Sequence of protein 1:
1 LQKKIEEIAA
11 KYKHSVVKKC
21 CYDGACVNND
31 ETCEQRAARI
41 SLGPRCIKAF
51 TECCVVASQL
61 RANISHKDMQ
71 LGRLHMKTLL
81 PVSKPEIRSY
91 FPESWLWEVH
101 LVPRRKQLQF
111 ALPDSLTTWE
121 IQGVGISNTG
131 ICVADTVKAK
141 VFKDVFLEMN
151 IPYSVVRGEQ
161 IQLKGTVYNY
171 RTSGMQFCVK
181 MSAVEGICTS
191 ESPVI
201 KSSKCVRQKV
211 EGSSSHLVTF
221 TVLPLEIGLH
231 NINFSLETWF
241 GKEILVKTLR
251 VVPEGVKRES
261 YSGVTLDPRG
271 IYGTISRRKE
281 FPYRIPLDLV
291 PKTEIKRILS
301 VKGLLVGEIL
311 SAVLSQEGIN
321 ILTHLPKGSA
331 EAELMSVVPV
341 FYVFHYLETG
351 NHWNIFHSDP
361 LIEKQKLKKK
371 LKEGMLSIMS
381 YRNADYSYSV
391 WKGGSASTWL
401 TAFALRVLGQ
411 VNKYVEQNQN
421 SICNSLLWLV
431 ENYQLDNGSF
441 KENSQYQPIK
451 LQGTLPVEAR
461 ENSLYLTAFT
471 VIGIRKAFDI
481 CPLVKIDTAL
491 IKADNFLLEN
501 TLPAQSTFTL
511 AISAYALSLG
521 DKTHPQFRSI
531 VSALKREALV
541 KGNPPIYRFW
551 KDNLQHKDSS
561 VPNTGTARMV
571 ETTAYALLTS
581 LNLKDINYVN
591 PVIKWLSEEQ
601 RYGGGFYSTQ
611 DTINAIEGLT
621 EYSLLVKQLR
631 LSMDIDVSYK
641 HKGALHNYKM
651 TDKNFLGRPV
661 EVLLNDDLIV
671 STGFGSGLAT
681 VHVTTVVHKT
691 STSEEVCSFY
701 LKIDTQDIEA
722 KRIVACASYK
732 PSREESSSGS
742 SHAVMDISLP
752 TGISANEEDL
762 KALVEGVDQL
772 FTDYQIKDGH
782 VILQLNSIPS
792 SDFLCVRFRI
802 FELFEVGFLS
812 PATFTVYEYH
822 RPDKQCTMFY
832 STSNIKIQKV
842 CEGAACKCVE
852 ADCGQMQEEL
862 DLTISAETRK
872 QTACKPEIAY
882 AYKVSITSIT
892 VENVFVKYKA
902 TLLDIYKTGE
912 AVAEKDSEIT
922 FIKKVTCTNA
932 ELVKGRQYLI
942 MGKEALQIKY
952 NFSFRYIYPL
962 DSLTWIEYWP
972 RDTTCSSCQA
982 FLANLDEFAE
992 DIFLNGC

Sequence of protein 2:
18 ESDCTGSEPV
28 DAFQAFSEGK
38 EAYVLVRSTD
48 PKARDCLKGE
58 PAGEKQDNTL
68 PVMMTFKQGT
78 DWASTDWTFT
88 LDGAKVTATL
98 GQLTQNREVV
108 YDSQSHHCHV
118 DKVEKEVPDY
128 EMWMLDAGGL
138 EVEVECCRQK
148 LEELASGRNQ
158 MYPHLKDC

The following describes two proteins that form a bound complex.

Residue-level contacts at the interface:
Residue N563 in protein 1 interacts with residue E38 in protein 2 (closest heavy-atom distance 3.5 Å).
Residue V540 in protein 1 interacts with residue G135 in protein 2 (closest heavy-atom distance 3.1 Å).
Residue L539 in protein 1 interacts with residue L137 in protein 2 (closest heavy-atom distance 3.8 Å).
Residue N563 in protein 1 is in contact with residue A134 in protein 2 (closest heavy-atom distance 4.0 Å).
Residue N543 in protein 1 interacts with residue M129 in protein 2 (closest heavy-atom distance 3.9 Å).
Residue P544 in protein 1 contacts residue H161 in protein 2 (closest heavy-atom distance 3.0 Å).
Residue N543 in protein 1 is in contact with residue R145 in protein 2 (closest heavy-atom distance 3.6 Å).
Residue V540 in protein 1 interacts with residue E138 in protein 2 (closest heavy-atom distance 3.1 Å).
Residue F953 in protein 1 is in contact with residue A59 in protein 2 (closest heavy-atom distance 3.3 Å).
Residue G542 in protein 1 interacts with residue M131 in protein 2 (closest heavy-atom distance 3.5 Å).
Residue F953 in protein 1 contacts residue E61 in protein 2 (closest heavy-atom distance 3.8 Å).
Residue Q555 in protein 1 is in contact with residue H114 in protein 2 (closest heavy-atom distance 4.0 Å).
Residue Y588 in protein 1 is in contact with residue E138 in protein 2 (closest heavy-atom distance 3.9 Å).
Residue A538 in protein 1 interacts with residue G136 in protein 2 (closest heavy-atom distance 4.2 Å).
Residue I546 in protein 1 contacts residue H161 in protein 2 (closest heavy-atom distance 3.5 Å).
Residue F953 in protein 1 is in contact with residue G60 in protein 2 (closest heavy-atom distance 3.4 Å).
Residue S559 in protein 1 contacts residue H114 in protein 2 (closest heavy-atom distance 2.7 Å).
Residue V561 in protein 1 contacts residue A134 in protein 2 (closest heavy-atom distance 3.4 Å).
Residue K541 in protein 1 interacts with residue G135 in protein 2 (closest heavy-atom distance 3.7 Å).
Residue E537 in protein 1 interacts with residue L137 in protein 2 (closest heavy-atom distance 4.0 Å).
Residue V561 in protein 1 interacts with residue G135 in protein 2 (closest heavy-atom distance 3.3 Å).
Residue A538 in protein 1 contacts residue E138 in protein 2 (closest heavy-atom distance 2.9 Å).
Residue V540 in protein 1 interacts with residue M131 in protein 2 (closest heavy-atom distance 3.5 Å).
Residue P544 in protein 1 is in contact with residue L162 in protein 2 (closest heavy-atom distance 3.7 Å).
Residue I546 in protein 1 is in contact with residue L162 in protein 2 (closest heavy-atom distance 3.7 Å).
Residue K541 in protein 1 is in contact with residue A134 in protein 2 (closest heavy-atom distance 3.7 Å).
Residue T274 in protein 1 is in contact with residue L162 in protein 2 (closest heavy-atom distance 3.3 Å).
Residue V561 in protein 1 contacts residue L132 in protein 2 (closest heavy-atom distance 4.0 Å).
Residue E280 in protein 1 contacts residue W79 in protein 2 (closest heavy-atom distance 3.4 Å).
Residue N543 in protein 1 interacts with residue V141 in protein 2 (closest heavy-atom distance 3.3 Å).
Residue P562 in protein 1 is in contact with residue A134 in protein 2 (closest heavy-atom distance 3.7 Å).
Residue G542 in protein 1 is in contact with residue V43 in protein 2 (closest heavy-atom distance 4.0 Å).
Residue L539 in protein 1 is in contact with residue G136 in protein 2 (closest heavy-atom distance 3.3 Å).
Residue N543 in protein 1 interacts with residue H161 in protein 2 (closest heavy-atom distance 3.1 Å).
Residue P544 in protein 1 is in contact with residue Y159 in protein 2 (closest heavy-atom distance 3.6 Å).
Residue I275 in protein 1 is in contact with residue D164 in protein 2 (closest heavy-atom distance 3.7 Å).
Residue F549 in protein 1 interacts with residue A134 in protein 2 (closest heavy-atom distance 3.5 Å).
Residue V540 in protein 1 is in contact with residue V141 in protein 2 (closest heavy-atom distance 3.9 Å).
Residue R536 in protein 1 is in contact with residue L137 in protein 2 (closest heavy-atom distance 3.7 Å).
Residue Q555 in protein 1 interacts with residue L137 in protein 2 (closest heavy-atom distance 3.6 Å).
Residue N543 in protein 1 contacts residue E142 in protein 2 (closest heavy-atom distance 4.0 Å).
Residue K279 in protein 1 contacts residue C165 in protein 2 (closest heavy-atom distance 3.7 Å).
Residue N543 in protein 1 contacts residue M131 in protein 2 (closest heavy-atom distance 3.9 Å).
Residue R548 in protein 1 contacts residue E138 in protein 2 (closest heavy-atom distance 2.3 Å).
Residue K541 in protein 1 contacts residue D133 in protein 2 (closest heavy-atom distance 2.7 Å).
Residue N543 in protein 1 contacts residue V43 in protein 2 (closest heavy-atom distance 3.5 Å).
Residue G542 in protein 1 contacts residue H161 in protein 2 (closest heavy-atom distance 3.7 Å).
Residue V561 in protein 1 interacts with residue H114 in protein 2 (closest heavy-atom distance 3.6 Å).
Residue R278 in protein 1 is in contact with residue T77 in protein 2 (closest heavy-atom distance 3.6 Å).
Residue R277 in protein 1 is in contact with residue D164 in protein 2 (closest heavy-atom distance 3.3 Å).
Residue A538 in protein 1 interacts with residue L137 in protein 2 (closest heavy-atom distance 3.6 Å).
Residue F953 in protein 1 interacts with residue P58 in protein 2 (closest heavy-atom distance 3.5 Å).
Residue P544 in protein 1 interacts with residue R44 in protein 2 (closest heavy-atom distance 4.0 Å).
Residue N543 in protein 1 interacts with residue Y159 in protein 2 (closest heavy-atom distance 4.1 Å).
Residue S559 in protein 1 is in contact with residue S112 in protein 2 (closest heavy-atom distance 3.8 Å).
Residue S276 in protein 1 interacts with residue D164 in protein 2 (closest heavy-atom distance 3.3 Å).
Residue R278 in protein 1 interacts with residue D164 in protein 2 (closest heavy-atom distance 3.2 Å).
Residue V540 in protein 1 interacts with residue G136 in protein 2 (closest heavy-atom distance 2.9 Å).
Residue Q555 in protein 1 contacts residue S112 in protein 2 (closest heavy-atom distance 3.0 Å).
Residue N543 in protein 1 is in contact with residue R44 in protein 2 (closest heavy-atom distance 2.5 Å).